Contacts between the two chains:
Residue D374 in the second protein is in contact with residue V139 in the first protein (closest heavy-atom distance 4.4 Å).
Residue A391 in the second protein interacts with residue L152 in the first protein (closest heavy-atom distance 3.8 Å).
Residue Q104 in the second protein contacts residue F140 in the first protein (closest heavy-atom distance 4.1 Å).

Sequence of the second protein:
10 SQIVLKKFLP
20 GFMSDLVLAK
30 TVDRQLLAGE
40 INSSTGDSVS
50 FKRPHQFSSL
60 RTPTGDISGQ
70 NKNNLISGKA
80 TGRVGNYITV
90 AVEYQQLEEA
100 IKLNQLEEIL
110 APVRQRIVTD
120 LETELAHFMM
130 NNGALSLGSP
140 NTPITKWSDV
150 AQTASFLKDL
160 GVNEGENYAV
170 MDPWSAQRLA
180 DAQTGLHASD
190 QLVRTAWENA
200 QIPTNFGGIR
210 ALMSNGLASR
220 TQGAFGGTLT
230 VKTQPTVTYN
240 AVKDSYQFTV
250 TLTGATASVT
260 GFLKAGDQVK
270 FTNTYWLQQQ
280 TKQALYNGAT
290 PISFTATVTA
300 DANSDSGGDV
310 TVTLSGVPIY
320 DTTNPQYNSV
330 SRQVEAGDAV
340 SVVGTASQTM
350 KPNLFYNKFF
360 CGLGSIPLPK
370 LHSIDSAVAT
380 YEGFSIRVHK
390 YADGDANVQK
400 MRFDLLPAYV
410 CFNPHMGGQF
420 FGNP

The following describes two proteins that form a bound complex.

Sequence of the first protein:
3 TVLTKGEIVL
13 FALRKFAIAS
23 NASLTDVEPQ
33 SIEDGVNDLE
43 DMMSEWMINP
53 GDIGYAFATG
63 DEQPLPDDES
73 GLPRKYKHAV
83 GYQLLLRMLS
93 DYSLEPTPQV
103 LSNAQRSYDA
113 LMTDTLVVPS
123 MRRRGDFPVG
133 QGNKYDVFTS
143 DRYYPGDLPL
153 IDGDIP